Sequence of the first protein:
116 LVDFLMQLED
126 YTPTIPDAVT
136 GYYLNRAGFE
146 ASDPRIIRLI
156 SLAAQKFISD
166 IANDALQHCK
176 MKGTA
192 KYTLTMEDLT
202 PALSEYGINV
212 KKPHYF

Sequence of the second protein:
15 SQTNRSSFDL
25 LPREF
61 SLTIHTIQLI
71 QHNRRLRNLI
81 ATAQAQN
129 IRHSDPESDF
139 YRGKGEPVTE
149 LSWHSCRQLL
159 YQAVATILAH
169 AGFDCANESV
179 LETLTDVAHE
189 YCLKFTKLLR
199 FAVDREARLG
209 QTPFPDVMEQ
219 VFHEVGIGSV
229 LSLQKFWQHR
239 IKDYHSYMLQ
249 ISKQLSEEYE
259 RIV

These two protein chains interact to form a complex.

Residue-level contacts at the interface:
Residue F138 in the second protein contacts residue L123 in the first protein (closest heavy-atom distance 3.6 Å).
Residue P145 in the second protein is in contact with residue S147 in the first protein (closest heavy-atom distance 3.3 Å).
Residue F193 in the second protein interacts with residue I155 in the first protein (closest heavy-atom distance 3.6 Å).
Residue C173 in the second protein contacts residue L195 in the first protein (closest heavy-atom distance 3.6 Å).
Residue H187 in the second protein contacts residue Y138 in the first protein (closest heavy-atom distance 3.5 Å).
Residue T194 in the second protein contacts residue L139 in the first protein (closest heavy-atom distance 3.7 Å).
Residue A186 in the second protein interacts with residue I163 in the first protein (closest heavy-atom distance 3.7 Å).
Residue M216 in the second protein is in contact with residue I151 in the first protein (closest heavy-atom distance 3.6 Å).
Residue Q232 in the second protein contacts residue Q122 in the first protein (closest heavy-atom distance 2.8 Å).
Residue S132 in the second protein interacts with residue M121 in the first protein (closest heavy-atom distance 3.5 Å).
Residue V146 in the second protein is in contact with residue D132 in the first protein (closest heavy-atom distance 3.4 Å).
Residue T194 in the second protein is in contact with residue A142 in the first protein (closest heavy-atom distance 3.6 Å).
Residue L166 in the second protein contacts residue A167 in the first protein (closest heavy-atom distance 3.6 Å).
Residue L157 in the second protein contacts residue V134 in the first protein (closest heavy-atom distance 3.6 Å).
Residue N175 in the second protein interacts with residue L195 in the first protein (closest heavy-atom distance 2.9 Å).
Residue C173 in the second protein interacts with residue Y193 in the first protein (closest heavy-atom distance 2.9 Å).
Residue G141 in the second protein is in contact with residue R150 in the first protein (closest heavy-atom distance 3.6 Å).
Residue L149 in the second protein is in contact with residue Y137 in the first protein (closest heavy-atom distance 3.3 Å).
Residue I225 in the second protein contacts residue K161 in the first protein (closest heavy-atom distance 3.6 Å).
Residue V185 in the second protein interacts with residue F162 in the first protein (closest heavy-atom distance 3.7 Å).
Residue T181 in the second protein is in contact with residue K213 in the first protein (closest heavy-atom distance 3.4 Å).
Residue D172 in the second protein contacts residue K192 in the first protein (closest heavy-atom distance 2.8 Å).
Residue V146 in the second protein is in contact with residue A146 in the first protein (closest heavy-atom distance 3.4 Å).
Residue L182 in the second protein is in contact with residue I163 in the first protein (closest heavy-atom distance 3.7 Å).
Residue G143 in the second protein contacts residue S147 in the first protein (closest heavy-atom distance 3.0 Å).
Residue F171 in the second protein is in contact with residue L195 in the first protein (closest heavy-atom distance 3.6 Å).
Residue R198 in the second protein is in contact with residue F144 in the first protein (closest heavy-atom distance 3.6 Å).
Residue R140 in the second protein interacts with residue R150 in the first protein (closest heavy-atom distance 3.3 Å).
Residue R238 in the second protein interacts with residue N168 in the first protein (closest heavy-atom distance 2.3 Å).
Residue R238 in the second protein interacts with residue D165 in the first protein (closest heavy-atom distance 3.1 Å).
Residue W235 in the second protein contacts residue D125 in the first protein (closest heavy-atom distance 3.3 Å).
Residue F138 in the second protein interacts with residue R150 in the first protein (closest heavy-atom distance 3.5 Å).
Residue S132 in the second protein is in contact with residue D118 in the first protein (closest heavy-atom distance 3.1 Å).
Residue T181 in the second protein interacts with residue L200 in the first protein (closest heavy-atom distance 3.3 Å).
Residue C173 in the second protein interacts with residue T194 in the first protein (closest heavy-atom distance 3.0 Å).
Residue R130 in the second protein contacts residue M121 in the first protein (closest heavy-atom distance 3.3 Å).
Residue Q232 in the second protein interacts with residue Y126 in the first protein (closest heavy-atom distance 3.4 Å).
Residue L158 in the second protein contacts residue Y138 in the first protein (closest heavy-atom distance 3.2 Å).
Residue R130 in the second protein is in contact with residue V117 in the first protein (closest heavy-atom distance 3.5 Å).
Residue F138 in the second protein contacts residue P149 in the first protein (closest heavy-atom distance 3.6 Å).
Residue S61 in the second protein is in contact with residue T127 in the first protein (closest heavy-atom distance 3.8 Å).
Residue G141 in the second protein contacts residue D148 in the first protein (closest heavy-atom distance 3.1 Å).
Residue I165 in the second protein contacts residue I163 in the first protein (closest heavy-atom distance 3.6 Å).
Residue Y139 in the second protein is in contact with residue R150 in the first protein (closest heavy-atom distance 2.4 Å).
Residue F138 in the second protein contacts residue E124 in the first protein (closest heavy-atom distance 3.0 Å).
Residue W235 in the second protein contacts residue Y126 in the first protein (closest heavy-atom distance 3.4 Å).
Residue C190 in the second protein is in contact with residue Y138 in the first protein (closest heavy-atom distance 3.5 Å).
Residue V228 in the second protein contacts residue L154 in the first protein (closest heavy-atom distance 3.5 Å).
Residue F171 in the second protein interacts with residue L171 in the first protein (closest heavy-atom distance 3.6 Å).
Residue T164 in the second protein interacts with residue T129 in the first protein (closest heavy-atom distance 3.2 Å).
Residue S177 in the second protein contacts residue K213 in the first protein (closest heavy-atom distance 2.7 Å).
Residue F234 in the second protein interacts with residue K161 in the first protein (closest heavy-atom distance 3.5 Å).
Residue H131 in the second protein interacts with residue M121 in the first protein (closest heavy-atom distance 3.5 Å).
Residue L149 in the second protein contacts residue A133 in the first protein (closest heavy-atom distance 3.6 Å).
Residue T194 in the second protein is in contact with residue Y138 in the first protein (closest heavy-atom distance 3.6 Å).
Residue E144 in the second protein interacts with residue S147 in the first protein (closest heavy-atom distance 3.2 Å).
Residue H131 in the second protein contacts residue D118 in the first protein (closest heavy-atom distance 3.7 Å).
Residue D172 in the second protein interacts with residue Y193 in the first protein (closest heavy-atom distance 2.9 Å).
Residue G143 in the second protein contacts residue P149 in the first protein (closest heavy-atom distance 3.7 Å).
Residue V146 in the second protein contacts residue A133 in the first protein (closest heavy-atom distance 3.6 Å).